Sequence of chain A:
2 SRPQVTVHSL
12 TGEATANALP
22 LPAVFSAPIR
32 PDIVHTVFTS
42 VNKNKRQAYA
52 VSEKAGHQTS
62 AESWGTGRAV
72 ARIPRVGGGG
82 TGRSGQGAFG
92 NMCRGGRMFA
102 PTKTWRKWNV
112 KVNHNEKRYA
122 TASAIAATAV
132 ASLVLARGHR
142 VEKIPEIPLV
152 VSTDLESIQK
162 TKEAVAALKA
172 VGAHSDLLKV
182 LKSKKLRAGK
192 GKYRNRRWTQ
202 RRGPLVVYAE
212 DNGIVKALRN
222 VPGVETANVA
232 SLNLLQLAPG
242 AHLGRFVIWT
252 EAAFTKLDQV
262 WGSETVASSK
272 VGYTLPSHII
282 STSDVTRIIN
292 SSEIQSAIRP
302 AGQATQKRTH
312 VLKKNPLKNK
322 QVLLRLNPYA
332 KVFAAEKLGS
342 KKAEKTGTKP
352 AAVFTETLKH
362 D

Sequence of chain B:
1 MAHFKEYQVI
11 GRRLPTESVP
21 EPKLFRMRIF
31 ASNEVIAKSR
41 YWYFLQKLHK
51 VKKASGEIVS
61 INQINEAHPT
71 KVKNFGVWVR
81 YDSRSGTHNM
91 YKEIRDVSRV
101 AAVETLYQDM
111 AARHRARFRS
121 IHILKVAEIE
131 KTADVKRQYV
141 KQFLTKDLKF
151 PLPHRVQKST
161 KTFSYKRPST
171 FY

Interface contacts:
Residue K360 in chain A interacts with residue R28 in chain B (closest heavy-atom distance 4.2 Å).
Residue F355 in chain A is in contact with residue N62 in chain B (closest heavy-atom distance 3.7 Å).
Residue L359 in chain A is in contact with residue Q8 in chain B (closest heavy-atom distance 3.1 Å).
Residue L359 in chain A contacts residue N62 in chain B (closest heavy-atom distance 4.2 Å).
Residue L359 in chain A is in contact with residue R26 in chain B (closest heavy-atom distance 2.9 Å).
Residue K360 in chain A contacts residue R26 in chain B (closest heavy-atom distance 4.2 Å).
Residue H361 in chain A interacts with residue R26 in chain B (closest heavy-atom distance 3.4 Å).
Residue L359 in chain A contacts residue R28 in chain B (closest heavy-atom distance 4.3 Å).
Residue L359 in chain A is in contact with residue I64 in chain B (closest heavy-atom distance 3.4 Å).
Residue T358 in chain A contacts residue Q8 in chain B (closest heavy-atom distance 3.0 Å).
Residue D362 in chain A is in contact with residue R26 in chain B (closest heavy-atom distance 3.4 Å).
Residue H361 in chain A is in contact with residue R28 in chain B (closest heavy-atom distance 2.8 Å).
Residue L359 in chain A interacts with residue Q63 in chain B (closest heavy-atom distance 4.3 Å).
Residue T358 in chain A interacts with residue I10 in chain B (closest heavy-atom distance 4.2 Å).
Residue T358 in chain A interacts with residue R26 in chain B (closest heavy-atom distance 2.6 Å).
Residue D362 in chain A interacts with residue R28 in chain B (closest heavy-atom distance 3.4 Å).

These two protein chains interact to form a complex.